This data describes a binding interaction between two proteins.

Sequence of protein 1:
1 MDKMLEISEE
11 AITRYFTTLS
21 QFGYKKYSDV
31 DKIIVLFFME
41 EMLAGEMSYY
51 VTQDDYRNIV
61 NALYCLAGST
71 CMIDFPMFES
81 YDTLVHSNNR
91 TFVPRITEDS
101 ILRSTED

Residue-level contacts at the interface:
Residue L102 in protein 1 contacts residue L16 in protein 2 (closest heavy-atom distance 4.0 Å).
Residue R103 in protein 1 interacts with residue L16 in protein 2 (closest heavy-atom distance 4.2 Å).
Residue E98 in protein 1 interacts with residue S19 in protein 2 (closest heavy-atom distance 4.7 Å).
Residue D99 in protein 1 is in contact with residue S19 in protein 2 (closest heavy-atom distance 3.6 Å).
Residue T97 in protein 1 contacts residue S19 in protein 2 (closest heavy-atom distance 3.9 Å).
Residue D99 in protein 1 contacts residue L16 in protein 2 (closest heavy-atom distance 4.8 Å).
Residue S104 in protein 1 contacts residue L16 in protein 2 (closest heavy-atom distance 3.6 Å).

Sequence of protein 2:
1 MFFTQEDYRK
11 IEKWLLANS